Sequence of protein 2:
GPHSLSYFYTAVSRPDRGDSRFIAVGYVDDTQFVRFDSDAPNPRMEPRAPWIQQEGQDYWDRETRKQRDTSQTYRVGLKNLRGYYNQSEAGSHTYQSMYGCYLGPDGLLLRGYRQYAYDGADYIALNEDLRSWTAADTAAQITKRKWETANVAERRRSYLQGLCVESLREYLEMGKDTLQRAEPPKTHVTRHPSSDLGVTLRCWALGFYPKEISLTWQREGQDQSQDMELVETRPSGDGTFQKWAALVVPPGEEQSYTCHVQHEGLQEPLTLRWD

These two protein chains interact to form a complex.

Interface contacts:
Residue K66 in protein 2 contacts residue S2 in protein 1 (closest heavy-atom distance 2.8 Å).
Residue Y84 in protein 2 interacts with residue V9 in protein 1 (closest heavy-atom distance 3.0 Å).
Residue Y7 in protein 2 is in contact with residue S2 in protein 1 (closest heavy-atom distance 3.3 Å).
Residue D69 in protein 2 contacts residue T6 in protein 1 (closest heavy-atom distance 4.6 Å).
Residue W147 in protein 2 is in contact with residue V9 in protein 1 (closest heavy-atom distance 4.3 Å).
Residue Y159 in protein 2 interacts with residue S3 in protein 1 (closest heavy-atom distance 3.7 Å).
Residue T70 in protein 2 is in contact with residue T6 in protein 1 (closest heavy-atom distance 2.9 Å).
Residue Y159 in protein 2 interacts with residue D4 in protein 1 (closest heavy-atom distance 4.7 Å).
Residue S167 in protein 2 interacts with residue Y1 in protein 1 (closest heavy-atom distance 3.3 Å).
Residue V152 in protein 2 interacts with residue T7 in protein 1 (closest heavy-atom distance 3.6 Å).
Residue L163 in protein 2 is in contact with residue Y1 in protein 1 (closest heavy-atom distance 3.7 Å).
Residue K146 in protein 2 interacts with residue V9 in protein 1 (closest heavy-atom distance 2.8 Å).
Residue R155 in protein 2 contacts residue V5 in protein 1 (closest heavy-atom distance 3.8 Å).
Residue R156 in protein 2 is in contact with residue S3 in protein 1 (closest heavy-atom distance 3.7 Å).
Residue K66 in protein 2 contacts residue T6 in protein 1 (closest heavy-atom distance 4.8 Å).
Residue N80 in protein 2 interacts with residue L8 in protein 1 (closest heavy-atom distance 3.8 Å).
Residue R155 in protein 2 is in contact with residue T7 in protein 1 (closest heavy-atom distance 4.0 Å).
Residue G77 in protein 2 is in contact with residue L8 in protein 1 (closest heavy-atom distance 3.8 Å).
Residue R114 in protein 2 is in contact with residue S3 in protein 1 (closest heavy-atom distance 3.8 Å).
Residue L5 in protein 2 interacts with residue Y1 in protein 1 (closest heavy-atom distance 4.2 Å).
Residue T73 in protein 2 interacts with residue T7 in protein 1 (closest heavy-atom distance 3.7 Å).
Residue Y7 in protein 2 is in contact with residue Y1 in protein 1 (closest heavy-atom distance 3.0 Å).
Residue Y123 in protein 2 is in contact with residue V9 in protein 1 (closest heavy-atom distance 3.5 Å).
Residue V152 in protein 2 interacts with residue V5 in protein 1 (closest heavy-atom distance 4.2 Å).
Residue Y171 in protein 2 is in contact with residue Y1 in protein 1 (closest heavy-atom distance 2.6 Å).
Residue Y59 in protein 2 is in contact with residue Y1 in protein 1 (closest heavy-atom distance 3.4 Å).
Residue G77 in protein 2 contacts residue V9 in protein 1 (closest heavy-atom distance 3.5 Å).
Residue E63 in protein 2 contacts residue Y1 in protein 1 (closest heavy-atom distance 3.5 Å).
Residue L81 in protein 2 interacts with residue V9 in protein 1 (closest heavy-atom distance 3.9 Å).
Residue R156 in protein 2 interacts with residue V5 in protein 1 (closest heavy-atom distance 2.6 Å).
Residue K66 in protein 2 is in contact with residue Y1 in protein 1 (closest heavy-atom distance 4.1 Å).
Residue N80 in protein 2 interacts with residue V9 in protein 1 (closest heavy-atom distance 3.0 Å).
Residue Y159 in protein 2 interacts with residue Y1 in protein 1 (closest heavy-atom distance 2.6 Å).
Residue K66 in protein 2 is in contact with residue S3 in protein 1 (closest heavy-atom distance 3.9 Å).
Residue T73 in protein 2 is in contact with residue L8 in protein 1 (closest heavy-atom distance 3.5 Å).
Residue T143 in protein 2 contacts residue V9 in protein 1 (closest heavy-atom distance 2.7 Å).
Residue T73 in protein 2 is in contact with residue T6 in protein 1 (closest heavy-atom distance 3.5 Å).
Residue Y95 in protein 2 is in contact with residue V9 in protein 1 (closest heavy-atom distance 3.8 Å).
Residue L163 in protein 2 contacts residue S2 in protein 1 (closest heavy-atom distance 4.5 Å).
Residue Y9 in protein 2 interacts with residue S3 in protein 1 (closest heavy-atom distance 4.4 Å).
Residue E170 in protein 2 contacts residue Y1 in protein 1 (closest heavy-atom distance 4.4 Å).
Residue Q67 in protein 2 contacts residue S2 in protein 1 (closest heavy-atom distance 3.1 Å).
Residue K66 in protein 2 contacts residue D4 in protein 1 (closest heavy-atom distance 3.7 Å).
Residue E55 in protein 2 is in contact with residue Y1 in protein 1 (closest heavy-atom distance 3.9 Å).
Residue E63 in protein 2 interacts with residue S2 in protein 1 (closest heavy-atom distance 2.9 Å).
Residue R156 in protein 2 interacts with residue T6 in protein 1 (closest heavy-atom distance 4.0 Å).
Residue T70 in protein 2 contacts residue S3 in protein 1 (closest heavy-atom distance 4.8 Å).
Residue R114 in protein 2 interacts with residue V5 in protein 1 (closest heavy-atom distance 4.0 Å).
Residue Y99 in protein 2 is in contact with residue S2 in protein 1 (closest heavy-atom distance 3.3 Å).
Residue Y159 in protein 2 contacts residue S2 in protein 1 (closest heavy-atom distance 3.7 Å).
Residue K146 in protein 2 is in contact with residue L8 in protein 1 (closest heavy-atom distance 3.8 Å).
Residue Y74 in protein 2 is in contact with residue T6 in protein 1 (closest heavy-atom distance 4.4 Å).
Residue V76 in protein 2 is in contact with residue L8 in protein 1 (closest heavy-atom distance 3.6 Å).
Residue R156 in protein 2 interacts with residue T7 in protein 1 (closest heavy-atom distance 3.8 Å).
Residue W147 in protein 2 interacts with residue T7 in protein 1 (closest heavy-atom distance 3.3 Å).
Residue Y159 in protein 2 is in contact with residue V5 in protein 1 (closest heavy-atom distance 4.8 Å).
Residue M45 in protein 2 interacts with residue S2 in protein 1 (closest heavy-atom distance 4.2 Å).
Residue Y9 in protein 2 is in contact with residue S2 in protein 1 (closest heavy-atom distance 3.7 Å).
Residue W147 in protein 2 interacts with residue L8 in protein 1 (closest heavy-atom distance 3.0 Å).
Residue Y99 in protein 2 contacts residue S3 in protein 1 (closest heavy-atom distance 2.9 Å).

Sequence of protein 1:
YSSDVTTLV